Sequence of chain A:
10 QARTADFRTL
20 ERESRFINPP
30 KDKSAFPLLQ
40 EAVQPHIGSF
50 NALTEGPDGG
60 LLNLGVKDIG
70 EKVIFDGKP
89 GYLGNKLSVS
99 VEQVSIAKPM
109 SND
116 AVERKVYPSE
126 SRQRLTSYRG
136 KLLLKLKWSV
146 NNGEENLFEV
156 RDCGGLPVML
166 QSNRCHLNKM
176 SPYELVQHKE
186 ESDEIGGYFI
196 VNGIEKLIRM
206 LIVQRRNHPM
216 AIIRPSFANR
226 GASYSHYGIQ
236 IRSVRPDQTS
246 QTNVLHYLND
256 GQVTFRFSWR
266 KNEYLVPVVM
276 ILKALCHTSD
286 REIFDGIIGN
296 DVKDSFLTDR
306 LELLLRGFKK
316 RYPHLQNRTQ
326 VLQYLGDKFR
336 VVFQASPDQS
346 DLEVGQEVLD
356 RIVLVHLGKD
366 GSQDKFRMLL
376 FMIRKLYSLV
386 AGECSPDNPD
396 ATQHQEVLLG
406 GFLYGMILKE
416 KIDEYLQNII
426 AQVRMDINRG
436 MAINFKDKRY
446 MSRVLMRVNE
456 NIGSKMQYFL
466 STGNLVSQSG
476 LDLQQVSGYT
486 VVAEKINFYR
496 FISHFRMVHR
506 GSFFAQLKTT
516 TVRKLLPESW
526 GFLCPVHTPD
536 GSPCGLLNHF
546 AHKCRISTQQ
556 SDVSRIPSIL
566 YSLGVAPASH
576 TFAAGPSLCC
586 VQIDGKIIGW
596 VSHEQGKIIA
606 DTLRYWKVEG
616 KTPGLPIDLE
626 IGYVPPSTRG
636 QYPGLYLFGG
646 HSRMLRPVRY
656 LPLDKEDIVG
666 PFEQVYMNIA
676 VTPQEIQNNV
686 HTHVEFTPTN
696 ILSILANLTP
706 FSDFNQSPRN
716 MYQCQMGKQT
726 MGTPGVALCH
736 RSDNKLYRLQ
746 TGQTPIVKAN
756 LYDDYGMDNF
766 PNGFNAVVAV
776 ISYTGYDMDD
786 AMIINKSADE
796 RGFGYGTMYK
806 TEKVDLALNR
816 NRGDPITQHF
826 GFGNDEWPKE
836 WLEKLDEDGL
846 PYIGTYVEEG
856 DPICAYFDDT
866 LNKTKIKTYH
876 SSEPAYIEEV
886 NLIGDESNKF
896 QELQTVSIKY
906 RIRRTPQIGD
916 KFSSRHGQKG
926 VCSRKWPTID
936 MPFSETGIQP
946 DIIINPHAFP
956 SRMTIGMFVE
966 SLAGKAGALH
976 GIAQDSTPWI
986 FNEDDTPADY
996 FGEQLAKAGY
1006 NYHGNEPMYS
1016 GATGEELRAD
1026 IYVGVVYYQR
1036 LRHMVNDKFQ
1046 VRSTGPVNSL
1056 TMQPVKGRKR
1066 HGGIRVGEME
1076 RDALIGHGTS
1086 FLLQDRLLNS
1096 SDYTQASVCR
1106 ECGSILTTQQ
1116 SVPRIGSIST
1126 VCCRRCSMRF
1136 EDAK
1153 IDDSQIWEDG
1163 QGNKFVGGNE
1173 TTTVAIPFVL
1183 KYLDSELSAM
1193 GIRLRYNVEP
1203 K

Residue-level contacts at the interface:
Residue E307 in chain A interacts with residue L7 in chain B (closest heavy-atom distance 3.2 Å).
Residue Y655 in chain A interacts with residue L99 in chain B (closest heavy-atom distance 3.8 Å).
Residue D304 in chain A contacts residue V47 in chain B (closest heavy-atom distance 3.9 Å).
Residue N684 in chain A contacts residue H97 in chain B (closest heavy-atom distance 3.3 Å).
Residue L310 in chain A interacts with residue L16 in chain B (closest heavy-atom distance 4.0 Å).
Residue S300 in chain A is in contact with residue V48 in chain B (closest heavy-atom distance 3.2 Å).
Residue Y610 in chain A interacts with residue F111 in chain B (closest heavy-atom distance 3.9 Å).
Residue T687 in chain A interacts with residue H97 in chain B (closest heavy-atom distance 3.9 Å).
Residue R286 in chain A is in contact with residue V4 in chain B (closest heavy-atom distance 3.6 Å).
Residue N683 in chain A interacts with residue N95 in chain B (closest heavy-atom distance 3.4 Å).
Residue K314 in chain A is in contact with residue S31 in chain B (closest heavy-atom distance 4.1 Å).
Residue R311 in chain A interacts with residue N19 in chain B (closest heavy-atom distance 3.6 Å).
Residue D285 in chain A interacts with residue G14 in chain B (closest heavy-atom distance 3.2 Å).
Residue T303 in chain A interacts with residue L7 in chain B (closest heavy-atom distance 4.2 Å).
Residue V685 in chain A contacts residue H97 in chain B (closest heavy-atom distance 3.9 Å).
Residue F289 in chain A interacts with residue V4 in chain B (closest heavy-atom distance 3.9 Å).
Residue W611 in chain A is in contact with residue R102 in chain B (closest heavy-atom distance 4.2 Å).
Residue R311 in chain A interacts with residue L17 in chain B (closest heavy-atom distance 3.2 Å).
Residue F289 in chain A interacts with residue F9 in chain B (closest heavy-atom distance 3.8 Å).
Residue I603 in chain A contacts residue Q100 in chain B (closest heavy-atom distance 3.7 Å).
Residue L568 in chain A contacts residue R102 in chain B (closest heavy-atom distance 3.8 Å).
Residue T607 in chain A is in contact with residue L101 in chain B (closest heavy-atom distance 3.2 Å).
Residue V297 in chain A is in contact with residue V4 in chain B (closest heavy-atom distance 3.9 Å).
Residue Q600 in chain A contacts residue S103 in chain B (closest heavy-atom distance 3.9 Å).
Residue Q600 in chain A interacts with residue R102 in chain B (closest heavy-atom distance 3.6 Å).
Residue D606 in chain A interacts with residue Q100 in chain B (closest heavy-atom distance 4.1 Å).
Residue Q321 in chain A is in contact with residue S31 in chain B (closest heavy-atom distance 3.3 Å).
Residue I681 in chain A contacts residue N95 in chain B (closest heavy-atom distance 4.0 Å).
Residue S284 in chain A is in contact with residue C13 in chain B (closest heavy-atom distance 3.2 Å).
Residue N684 in chain A is in contact with residue T98 in chain B (closest heavy-atom distance 2.5 Å).
Residue L656 in chain A interacts with residue T113 in chain B (closest heavy-atom distance 4.0 Å).
Residue R311 in chain A is in contact with residue L16 in chain B (closest heavy-atom distance 3.7 Å).
Residue D285 in chain A interacts with residue D15 in chain B (closest heavy-atom distance 3.7 Å).
Residue R286 in chain A interacts with residue G14 in chain B (closest heavy-atom distance 2.9 Å).
Residue F289 in chain A contacts residue L7 in chain B (closest heavy-atom distance 4.1 Å).
Residue H686 in chain A contacts residue H97 in chain B (closest heavy-atom distance 3.1 Å).
Residue N684 in chain A interacts with residue Y96 in chain B (closest heavy-atom distance 3.2 Å).
Residue R286 in chain A contacts residue F9 in chain B (closest heavy-atom distance 3.4 Å).
Residue L658 in chain A is in contact with residue K120 in chain B (closest heavy-atom distance 3.5 Å).
Residue D285 in chain A interacts with residue L16 in chain B (closest heavy-atom distance 3.3 Å).
Residue D659 in chain A is in contact with residue T113 in chain B (closest heavy-atom distance 4.2 Å).
Residue Y610 in chain A contacts residue L101 in chain B (closest heavy-atom distance 3.6 Å).
Residue I603 in chain A contacts residue R102 in chain B (closest heavy-atom distance 3.4 Å).
Residue N683 in chain A contacts residue Y96 in chain B (closest heavy-atom distance 3.1 Å).
Residue D304 in chain A contacts residue T49 in chain B (closest heavy-atom distance 3.1 Å).
Residue D606 in chain A interacts with residue L99 in chain B (closest heavy-atom distance 3.7 Å).
Residue T607 in chain A is in contact with residue R102 in chain B (closest heavy-atom distance 4.0 Å).
Residue N683 in chain A is in contact with residue M94 in chain B (closest heavy-atom distance 4.0 Å).
Residue Y610 in chain A is in contact with residue R122 in chain B (closest heavy-atom distance 2.5 Å).
Residue S300 in chain A contacts residue V47 in chain B (closest heavy-atom distance 3.7 Å).
Residue D285 in chain A interacts with residue F9 in chain B (closest heavy-atom distance 3.4 Å).
Residue R311 in chain A interacts with residue E18 in chain B (closest heavy-atom distance 4.0 Å).
Residue I603 in chain A contacts residue S103 in chain B (closest heavy-atom distance 3.7 Å).
Residue I603 in chain A is in contact with residue L101 in chain B (closest heavy-atom distance 2.9 Å).
Residue S300 in chain A is in contact with residue T49 in chain B (closest heavy-atom distance 4.0 Å).
Residue R286 in chain A contacts residue S2 in chain B (closest heavy-atom distance 3.8 Å).
Residue Q321 in chain A interacts with residue Q32 in chain B (closest heavy-atom distance 2.6 Å).
Residue D659 in chain A interacts with residue K120 in chain B (closest heavy-atom distance 3.3 Å).
Residue E307 in chain A interacts with residue S6 in chain B (closest heavy-atom distance 3.2 Å).
Residue P657 in chain A interacts with residue F111 in chain B (closest heavy-atom distance 3.4 Å).

Sequence of chain B:
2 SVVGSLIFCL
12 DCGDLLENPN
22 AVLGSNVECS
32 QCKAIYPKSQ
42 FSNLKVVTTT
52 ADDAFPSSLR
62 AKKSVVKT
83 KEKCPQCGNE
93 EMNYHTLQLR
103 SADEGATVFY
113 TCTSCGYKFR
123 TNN

The following describes two proteins that form a bound complex.